These two protein chains interact to form a complex.

Sequence of chain A:
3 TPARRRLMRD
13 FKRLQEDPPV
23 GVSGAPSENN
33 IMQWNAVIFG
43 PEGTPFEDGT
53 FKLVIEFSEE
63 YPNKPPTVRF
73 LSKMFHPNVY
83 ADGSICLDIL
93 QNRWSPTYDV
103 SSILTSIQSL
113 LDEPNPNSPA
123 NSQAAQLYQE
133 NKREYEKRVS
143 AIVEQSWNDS

Sequence of chain B:
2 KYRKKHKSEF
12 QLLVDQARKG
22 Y

Interface contacts:
Residue V24 in chain A contacts residue Q17 in chain B (closest heavy-atom distance 4.8 Å).
Residue S29 in chain A interacts with residue Y3 in chain B (closest heavy-atom distance 3.4 Å).
Residue W36 in chain A contacts residue Y3 in chain B (closest heavy-atom distance 4.8 Å).
Residue N37 in chain A contacts residue L14 in chain B (closest heavy-atom distance 3.6 Å).
Residue V22 in chain A is in contact with residue Y22 in chain B (closest heavy-atom distance 4.9 Å).
Residue F41 in chain A is in contact with residue R19 in chain B (closest heavy-atom distance 3.5 Å).
Residue S152 in chain A is in contact with residue K8 in chain B (closest heavy-atom distance 3.5 Å).
Residue G42 in chain A is in contact with residue Y22 in chain B (closest heavy-atom distance 2.6 Å).
Residue A38 in chain A is in contact with residue L14 in chain B (closest heavy-atom distance 3.9 Å).
Residue N37 in chain A is in contact with residue H7 in chain B (closest heavy-atom distance 4.1 Å).
Residue D151 in chain A contacts residue R4 in chain B (closest heavy-atom distance 2.6 Å).
Residue L73 in chain A contacts residue R4 in chain B (closest heavy-atom distance 3.4 Å).
Residue N37 in chain A contacts residue Y3 in chain B (closest heavy-atom distance 2.6 Å).
Residue A38 in chain A interacts with residue F11 in chain B (closest heavy-atom distance 3.5 Å).
Residue S29 in chain A is in contact with residue H7 in chain B (closest heavy-atom distance 3.2 Å).
Residue T52 in chain A contacts residue V15 in chain B (closest heavy-atom distance 4.6 Å).
Residue K54 in chain A is in contact with residue R4 in chain B (closest heavy-atom distance 4.2 Å).
Residue F41 in chain A is in contact with residue V15 in chain B (closest heavy-atom distance 3.5 Å).
Residue S74 in chain A contacts residue R4 in chain B (closest heavy-atom distance 3.8 Å).
Residue K54 in chain A contacts residue V15 in chain B (closest heavy-atom distance 4.6 Å).
Residue V22 in chain A interacts with residue G21 in chain B (closest heavy-atom distance 4.1 Å).
Residue P20 in chain A is in contact with residue Q17 in chain B (closest heavy-atom distance 4.0 Å).
Residue L55 in chain A contacts residue F11 in chain B (closest heavy-atom distance 3.7 Å).
Residue A27 in chain A contacts residue L14 in chain B (closest heavy-atom distance 4.0 Å).
Residue V39 in chain A interacts with residue F11 in chain B (closest heavy-atom distance 4.0 Å).
Residue V22 in chain A is in contact with residue K20 in chain B (closest heavy-atom distance 4.2 Å).
Residue P43 in chain A contacts residue Y22 in chain B (closest heavy-atom distance 4.0 Å).
Residue V24 in chain A contacts residue A18 in chain B (closest heavy-atom distance 4.0 Å).
Residue L73 in chain A is in contact with residue Y3 in chain B (closest heavy-atom distance 3.5 Å).
Residue K54 in chain A is in contact with residue F11 in chain B (closest heavy-atom distance 3.6 Å).
Residue E49 in chain A interacts with residue Y22 in chain B (closest heavy-atom distance 3.5 Å).
Residue K75 in chain A is in contact with residue R4 in chain B (closest heavy-atom distance 4.5 Å).
Residue S25 in chain A interacts with residue Q17 in chain B (closest heavy-atom distance 3.8 Å).
Residue S29 in chain A is in contact with residue E10 in chain B (closest heavy-atom distance 3.5 Å).
Residue G51 in chain A is in contact with residue Y22 in chain B (closest heavy-atom distance 5.0 Å).
Residue V39 in chain A is in contact with residue A18 in chain B (closest heavy-atom distance 4.0 Å).
Residue F41 in chain A is in contact with residue Y22 in chain B (closest heavy-atom distance 3.9 Å).
Residue G26 in chain A interacts with residue L14 in chain B (closest heavy-atom distance 3.7 Å).
Residue E30 in chain A interacts with residue K6 in chain B (closest heavy-atom distance 3.9 Å).
Residue T52 in chain A contacts residue R19 in chain B (closest heavy-atom distance 4.6 Å).
Residue D50 in chain A contacts residue Y22 in chain B (closest heavy-atom distance 2.8 Å).
Residue S152 in chain A interacts with residue R4 in chain B (closest heavy-atom distance 3.8 Å).
Residue Q35 in chain A interacts with residue Y3 in chain B (closest heavy-atom distance 3.4 Å).
Residue L73 in chain A is in contact with residue F11 in chain B (closest heavy-atom distance 3.8 Å).
Residue E30 in chain A is in contact with residue H7 in chain B (closest heavy-atom distance 3.3 Å).
Residue P28 in chain A interacts with residue E10 in chain B (closest heavy-atom distance 4.5 Å).
Residue S25 in chain A is in contact with residue L14 in chain B (closest heavy-atom distance 2.7 Å).
Residue S152 in chain A contacts residue K5 in chain B (closest heavy-atom distance 4.2 Å).
Residue N37 in chain A interacts with residue E10 in chain B (closest heavy-atom distance 2.9 Å).
Residue N37 in chain A is in contact with residue F11 in chain B (closest heavy-atom distance 3.8 Å).
Residue E44 in chain A contacts residue Y22 in chain B (closest heavy-atom distance 3.8 Å).
Residue V56 in chain A interacts with residue Y3 in chain B (closest heavy-atom distance 4.2 Å).
Residue G23 in chain A interacts with residue A18 in chain B (closest heavy-atom distance 3.3 Å).
Residue E30 in chain A interacts with residue E10 in chain B (closest heavy-atom distance 3.0 Å).
Residue S25 in chain A is in contact with residue A18 in chain B (closest heavy-atom distance 3.8 Å).
Residue V39 in chain A is in contact with residue L14 in chain B (closest heavy-atom distance 3.6 Å).
Residue G23 in chain A contacts residue K20 in chain B (closest heavy-atom distance 4.5 Å).
Residue S25 in chain A is in contact with residue V15 in chain B (closest heavy-atom distance 4.5 Å).
Residue F41 in chain A is in contact with residue A18 in chain B (closest heavy-atom distance 3.4 Å).
Residue V39 in chain A interacts with residue V15 in chain B (closest heavy-atom distance 4.0 Å).